Sequence of protein 1:
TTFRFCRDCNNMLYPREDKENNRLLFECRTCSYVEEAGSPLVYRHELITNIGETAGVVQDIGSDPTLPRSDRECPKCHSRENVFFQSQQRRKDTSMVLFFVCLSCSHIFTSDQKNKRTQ

Contacts between the two chains:
Residue K124 in protein 2 is in contact with residue C10 in protein 1 (closest heavy-atom distance 4.8 Å).
Residue K124 in protein 2 interacts with residue D9 in protein 1 (closest heavy-atom distance 3.2 Å).
Residue K126 in protein 2 contacts residue D9 in protein 1 (closest heavy-atom distance 4.8 Å).
Residue Y396 in protein 2 interacts with residue T31 in protein 1 (closest heavy-atom distance 4.6 Å).
Residue K124 in protein 2 contacts residue N11 in protein 1 (closest heavy-atom distance 4.0 Å).
Residue K125 in protein 2 contacts residue D9 in protein 1 (closest heavy-atom distance 4.6 Å).

The following describes two proteins that form a bound complex.

Sequence of protein 2:
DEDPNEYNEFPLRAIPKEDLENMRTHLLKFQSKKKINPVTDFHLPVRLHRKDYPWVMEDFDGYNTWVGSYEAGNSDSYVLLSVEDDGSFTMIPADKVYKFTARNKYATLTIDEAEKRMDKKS